Sequence of chain B:
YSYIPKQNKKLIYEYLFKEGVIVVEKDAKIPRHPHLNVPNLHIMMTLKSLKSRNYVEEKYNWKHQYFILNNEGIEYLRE

The following describes two proteins that form a bound complex.

Residue-level contacts at the interface:
Residue I90 in chain A is in contact with residue K6 in chain B (closest heavy-atom distance 3.7 Å).
Residue I21 in chain A interacts with residue Y3 in chain B (closest heavy-atom distance 3.7 Å).
Residue L17 in chain A interacts with residue K6 in chain B (closest heavy-atom distance 4.2 Å).
Residue I19 in chain A contacts residue Y3 in chain B (closest heavy-atom distance 3.7 Å).
Residue R22 in chain A contacts residue Y1 in chain B (closest heavy-atom distance 3.4 Å).
Residue R22 in chain A interacts with residue Y3 in chain B (closest heavy-atom distance 4.2 Å).

Sequence of chain A:
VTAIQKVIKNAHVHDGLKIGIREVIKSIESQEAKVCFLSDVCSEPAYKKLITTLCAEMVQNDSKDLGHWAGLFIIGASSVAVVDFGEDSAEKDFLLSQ